Residue-level contacts at the interface:
Residue L108 in chain A contacts residue F79 in chain B (closest heavy-atom distance 3.4 Å).
Residue K64 in chain A contacts residue D48 in chain B (closest heavy-atom distance 2.7 Å).
Residue A112 in chain A is in contact with residue N75 in chain B (closest heavy-atom distance 3.0 Å).
Residue S105 in chain A contacts residue P39 in chain B (closest heavy-atom distance 2.9 Å).
Residue S230 in chain A is in contact with residue C129 in chain B (closest heavy-atom distance 3.4 Å).
Residue V45 in chain A is in contact with residue I50 in chain B (closest heavy-atom distance 3.2 Å).
Residue L108 in chain A contacts residue N75 in chain B (closest heavy-atom distance 3.0 Å).
Residue S99 in chain A interacts with residue I42 in chain B (closest heavy-atom distance 3.4 Å).
Residue R595 in chain A is in contact with residue R144 in chain B (closest heavy-atom distance 3.2 Å).
Residue T49 in chain A is in contact with residue H55 in chain B (closest heavy-atom distance 2.9 Å).
Residue T48 in chain A interacts with residue H55 in chain B (closest heavy-atom distance 2.6 Å).
Residue S105 in chain A interacts with residue S40 in chain B (closest heavy-atom distance 3.1 Å).
Residue C43 in chain A contacts residue D48 in chain B (closest heavy-atom distance 3.3 Å).
Residue R111 in chain A is in contact with residue S135 in chain B (closest heavy-atom distance 3.3 Å).
Residue W113 in chain A contacts residue S121 in chain B (closest heavy-atom distance 3.0 Å).
Residue M231 in chain A interacts with residue G128 in chain B (closest heavy-atom distance 3.1 Å).
Residue C211 in chain A is in contact with residue V141 in chain B (closest heavy-atom distance 3.1 Å).
Residue D212 in chain A interacts with residue C140 in chain B (closest heavy-atom distance 3.2 Å).
Residue T48 in chain A interacts with residue L52 in chain B (closest heavy-atom distance 3.3 Å).
Residue R111 in chain A contacts residue W34 in chain B (closest heavy-atom distance 3.1 Å).
Residue S230 in chain A contacts residue V130 in chain B (closest heavy-atom distance 3.0 Å).
Residue T115 in chain A contacts residue A123 in chain B (closest heavy-atom distance 3.2 Å).
Residue F44 in chain A interacts with residue D48 in chain B (closest heavy-atom distance 3.2 Å).
Residue Q58 in chain A contacts residue E108 in chain B (closest heavy-atom distance 2.9 Å).
Residue L215 in chain A is in contact with residue V130 in chain B (closest heavy-atom distance 3.2 Å).
Residue T48 in chain A interacts with residue R53 in chain B (closest heavy-atom distance 3.3 Å).
Residue S110 in chain A interacts with residue N75 in chain B (closest heavy-atom distance 3.1 Å).
Residue D385 in chain A contacts residue R144 in chain B (closest heavy-atom distance 2.9 Å).
Residue E257 in chain A interacts with residue G114 in chain B (closest heavy-atom distance 3.2 Å).
Residue K64 in chain A is in contact with residue I47 in chain B (closest heavy-atom distance 3.4 Å).
Residue S110 in chain A contacts residue Y36 in chain B (closest heavy-atom distance 3.3 Å).
Residue P192 in chain A is in contact with residue D133 in chain B (closest heavy-atom distance 3.3 Å).
Residue W113 in chain A contacts residue V120 in chain B (closest heavy-atom distance 3.4 Å).
Residue L35 in chain A contacts residue G17 in chain B (closest heavy-atom distance 3.3 Å).
Residue A485 in chain A interacts with residue R143 in chain B (closest heavy-atom distance 3.4 Å).
Residue R111 in chain A interacts with residue Y134 in chain B (closest heavy-atom distance 3.4 Å).
Residue G97 in chain A contacts residue D86 in chain B (closest heavy-atom distance 3.2 Å).
Residue F44 in chain A is in contact with residue G49 in chain B (closest heavy-atom distance 3.2 Å).
Residue L98 in chain A is in contact with residue D86 in chain B (closest heavy-atom distance 3.2 Å).
Residue R109 in chain A contacts residue Y36 in chain B (closest heavy-atom distance 3.1 Å).
Residue E257 in chain A is in contact with residue R110 in chain B (closest heavy-atom distance 3.3 Å).
Residue S386 in chain A is in contact with residue R143 in chain B (closest heavy-atom distance 3.1 Å).
Residue L67 in chain A interacts with residue Y44 in chain B (closest heavy-atom distance 3.3 Å).
Residue A117 in chain A contacts residue A123 in chain B (closest heavy-atom distance 2.7 Å).
Residue R232 in chain A interacts with residue G128 in chain B (closest heavy-atom distance 2.9 Å).
Residue P192 in chain A is in contact with residue Y134 in chain B (closest heavy-atom distance 2.9 Å).
Residue L46 in chain A interacts with residue I50 in chain B (closest heavy-atom distance 2.9 Å).
Residue F116 in chain A is in contact with residue A123 in chain B (closest heavy-atom distance 3.3 Å).
Residue Y66 in chain A is in contact with residue Q97 in chain B (closest heavy-atom distance 3.0 Å).
Residue S99 in chain A is in contact with residue D86 in chain B (closest heavy-atom distance 3.0 Å).
Residue A117 in chain A is in contact with residue S121 in chain B (closest heavy-atom distance 3.4 Å).
Residue D385 in chain A is in contact with residue R143 in chain B (closest heavy-atom distance 3.3 Å).
Residue Y38 in chain A interacts with residue R66 in chain B (closest heavy-atom distance 3.3 Å).
Residue F44 in chain A is in contact with residue I50 in chain B (closest heavy-atom distance 2.6 Å).
Residue Y66 in chain A interacts with residue T101 in chain B (closest heavy-atom distance 3.4 Å).
Residue Y66 in chain A is in contact with residue R102 in chain B (closest heavy-atom distance 2.7 Å).
Residue T48 in chain A contacts residue Y54 in chain B (closest heavy-atom distance 3.0 Å).
Residue R18 in chain A contacts residue T100 in chain B (closest heavy-atom distance 3.2 Å).
Residue L46 in chain A is in contact with residue L52 in chain B (closest heavy-atom distance 3.2 Å).
Residue Y38 in chain A is in contact with residue D48 in chain B (closest heavy-atom distance 3.3 Å).

The following describes two proteins that form a bound complex.

Sequence of chain B:
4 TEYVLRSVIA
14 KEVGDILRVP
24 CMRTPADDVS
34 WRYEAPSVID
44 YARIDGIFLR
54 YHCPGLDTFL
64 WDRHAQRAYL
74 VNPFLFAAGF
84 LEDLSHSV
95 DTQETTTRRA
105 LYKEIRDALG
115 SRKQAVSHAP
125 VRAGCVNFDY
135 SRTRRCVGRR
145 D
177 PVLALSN

Sequence of chain A:
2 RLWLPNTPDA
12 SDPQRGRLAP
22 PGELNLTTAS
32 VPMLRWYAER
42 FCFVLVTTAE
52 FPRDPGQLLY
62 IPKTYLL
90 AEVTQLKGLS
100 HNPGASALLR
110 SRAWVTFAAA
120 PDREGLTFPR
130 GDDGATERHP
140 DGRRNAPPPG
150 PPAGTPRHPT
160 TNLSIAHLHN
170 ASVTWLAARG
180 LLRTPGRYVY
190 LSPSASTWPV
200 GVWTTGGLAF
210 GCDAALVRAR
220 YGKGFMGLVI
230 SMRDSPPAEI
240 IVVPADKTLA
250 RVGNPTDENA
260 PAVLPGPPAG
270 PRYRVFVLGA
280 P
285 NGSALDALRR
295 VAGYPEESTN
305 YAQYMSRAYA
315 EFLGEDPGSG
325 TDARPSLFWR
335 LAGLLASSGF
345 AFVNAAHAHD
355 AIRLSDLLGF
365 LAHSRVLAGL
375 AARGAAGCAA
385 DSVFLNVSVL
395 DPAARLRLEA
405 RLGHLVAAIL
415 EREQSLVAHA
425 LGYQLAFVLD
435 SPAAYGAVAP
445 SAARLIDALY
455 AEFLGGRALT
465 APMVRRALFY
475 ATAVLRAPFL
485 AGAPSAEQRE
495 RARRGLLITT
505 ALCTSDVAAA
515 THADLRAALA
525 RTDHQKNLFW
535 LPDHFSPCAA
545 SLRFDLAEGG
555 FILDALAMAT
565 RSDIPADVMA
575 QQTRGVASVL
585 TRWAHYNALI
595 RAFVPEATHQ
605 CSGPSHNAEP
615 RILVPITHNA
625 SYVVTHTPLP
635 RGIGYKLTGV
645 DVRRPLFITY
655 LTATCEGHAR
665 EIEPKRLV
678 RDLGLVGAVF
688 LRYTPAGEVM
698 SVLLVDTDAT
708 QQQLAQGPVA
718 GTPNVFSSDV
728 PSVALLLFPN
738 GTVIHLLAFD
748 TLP